The following describes two proteins that form a bound complex.

Sequence of chain A:
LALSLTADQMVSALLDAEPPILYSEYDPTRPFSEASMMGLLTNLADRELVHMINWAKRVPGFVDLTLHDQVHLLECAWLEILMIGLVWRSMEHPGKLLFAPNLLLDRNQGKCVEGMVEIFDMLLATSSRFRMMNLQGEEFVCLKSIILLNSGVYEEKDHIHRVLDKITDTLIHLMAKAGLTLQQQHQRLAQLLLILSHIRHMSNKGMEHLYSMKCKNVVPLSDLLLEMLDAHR

Sequence of chain B:
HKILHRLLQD

Interface contacts:
Residue V79 in chain A contacts residue H6 in chain B (closest heavy-atom distance 4.0 Å).
Residue I61 in chain A interacts with residue L5 in chain B (closest heavy-atom distance 3.6 Å).
Residue L82 in chain A is in contact with residue L9 in chain B (closest heavy-atom distance 3.8 Å).
Residue K65 in chain A contacts residue L9 in chain B (closest heavy-atom distance 3.0 Å).
Residue V79 in chain A interacts with residue L9 in chain B (closest heavy-atom distance 3.6 Å).
Residue L242 in chain A is in contact with residue L8 in chain B (closest heavy-atom distance 4.2 Å).
Residue I61 in chain A is in contact with residue L9 in chain B (closest heavy-atom distance 3.7 Å).
Residue E245 in chain A interacts with residue K3 in chain B (closest heavy-atom distance 3.5 Å).
Residue E245 in chain A contacts residue I4 in chain B (closest heavy-atom distance 3.0 Å).
Residue L242 in chain A interacts with residue I4 in chain B (closest heavy-atom distance 4.0 Å).
Residue F70 in chain A contacts residue L9 in chain B (closest heavy-atom distance 4.1 Å).
Residue I61 in chain A is in contact with residue L8 in chain B (closest heavy-atom distance 3.6 Å).
Residue L75 in chain A contacts residue Q10 in chain B (closest heavy-atom distance 3.4 Å).
Residue E245 in chain A interacts with residue L5 in chain B (closest heavy-atom distance 4.2 Å).
Residue Q78 in chain A contacts residue L9 in chain B (closest heavy-atom distance 3.7 Å).
Residue V58 in chain A interacts with residue L8 in chain B (closest heavy-atom distance 5.0 Å).
Residue V79 in chain A is in contact with residue L5 in chain B (closest heavy-atom distance 3.4 Å).
Residue L75 in chain A interacts with residue L9 in chain B (closest heavy-atom distance 4.6 Å).
Residue N62 in chain A interacts with residue L8 in chain B (closest heavy-atom distance 4.9 Å).
Residue L242 in chain A is in contact with residue L5 in chain B (closest heavy-atom distance 4.0 Å).
Residue E83 in chain A is in contact with residue L5 in chain B (closest heavy-atom distance 3.5 Å).
Residue D241 in chain A contacts residue I4 in chain B (closest heavy-atom distance 3.9 Å).
Residue H76 in chain A contacts residue H6 in chain B (closest heavy-atom distance 4.0 Å).
Residue E83 in chain A interacts with residue K3 in chain B (closest heavy-atom distance 3.4 Å).
Residue V79 in chain A interacts with residue K3 in chain B (closest heavy-atom distance 4.2 Å).
Residue L82 in chain A interacts with residue L5 in chain B (closest heavy-atom distance 3.7 Å).
Residue M246 in chain A contacts residue L5 in chain B (closest heavy-atom distance 3.7 Å).
Residue L75 in chain A is in contact with residue H6 in chain B (closest heavy-atom distance 3.0 Å).